Residue-level contacts at the interface:
Residue L87 in the second protein contacts residue E52 in the first protein (closest heavy-atom distance 3.3 Å).
Residue L96 in the second protein is in contact with residue L60 in the first protein (closest heavy-atom distance 3.6 Å).
Residue L21 in the second protein contacts residue L67 in the first protein (closest heavy-atom distance 3.6 Å).
Residue I93 in the second protein contacts residue L28 in the first protein (closest heavy-atom distance 3.9 Å).
Residue Y95 in the second protein contacts residue E58 in the first protein (closest heavy-atom distance 3.5 Å).
Residue S99 in the second protein contacts residue K65 in the first protein (closest heavy-atom distance 3.5 Å).
Residue Q84 in the second protein is in contact with residue T24 in the first protein (closest heavy-atom distance 2.3 Å).
Residue I20 in the second protein is in contact with residue L67 in the first protein (closest heavy-atom distance 3.9 Å).
Residue F43 in the second protein contacts residue I55 in the first protein (closest heavy-atom distance 3.5 Å).
Residue P104 in the second protein is in contact with residue N36 in the first protein (closest heavy-atom distance 3.7 Å).
Residue K7 in the second protein is in contact with residue R49 in the first protein (closest heavy-atom distance 3.8 Å).
Residue L21 in the second protein interacts with residue T71 in the first protein (closest heavy-atom distance 3.6 Å).
Residue L100 in the second protein contacts residue L39 in the first protein (closest heavy-atom distance 3.9 Å).
Residue L81 in the second protein interacts with residue V27 in the first protein (closest heavy-atom distance 3.6 Å).
Residue S101 in the second protein interacts with residue L35 in the first protein (closest heavy-atom distance 3.4 Å).
Residue I20 in the second protein contacts residue R68 in the first protein (closest heavy-atom distance 3.6 Å).
Residue L100 in the second protein contacts residue T37 in the first protein (closest heavy-atom distance 3.3 Å).
Residue I93 in the second protein interacts with residue V48 in the first protein (closest heavy-atom distance 3.8 Å).
Residue K88 in the second protein interacts with residue E52 in the first protein (closest heavy-atom distance 3.7 Å).
Residue L97 in the second protein is in contact with residue L35 in the first protein (closest heavy-atom distance 3.9 Å).
Residue N89 in the second protein is in contact with residue C51 in the first protein (closest heavy-atom distance 3.8 Å).
Residue S99 in the second protein interacts with residue S61 in the first protein (closest heavy-atom distance 3.9 Å).
Residue I20 in the second protein interacts with residue T43 in the first protein (closest heavy-atom distance 3.8 Å).
Residue I58 in the second protein is in contact with residue L35 in the first protein (closest heavy-atom distance 3.6 Å).
Residue A44 in the second protein interacts with residue N56 in the first protein (closest heavy-atom distance 2.4 Å).
Residue I39 in the second protein is in contact with residue L60 in the first protein (closest heavy-atom distance 3.7 Å).
Residue L97 in the second protein is in contact with residue T37 in the first protein (closest heavy-atom distance 3.2 Å).
Residue I39 in the second protein is in contact with residue I55 in the first protein (closest heavy-atom distance 3.6 Å).
Residue L12 in the second protein is in contact with residue R49 in the first protein (closest heavy-atom distance 3.6 Å).
Residue D70 in the second protein interacts with residue I34 in the first protein (closest heavy-atom distance 3.9 Å).
Residue Q31 in the second protein interacts with residue A70 in the first protein (closest heavy-atom distance 3.4 Å).
Residue L62 in the second protein is in contact with residue I34 in the first protein (closest heavy-atom distance 3.6 Å).
Residue L77 in the second protein contacts residue I31 in the first protein (closest heavy-atom distance 3.9 Å).
Residue T46 in the second protein interacts with residue N56 in the first protein (closest heavy-atom distance 3.3 Å).
Residue V47 in the second protein is in contact with residue E58 in the first protein (closest heavy-atom distance 3.9 Å).
Residue Q84 in the second protein is in contact with residue E23 in the first protein (closest heavy-atom distance 3.3 Å).
Residue V86 in the second protein is in contact with residue T24 in the first protein (closest heavy-atom distance 3.2 Å).
Residue Y95 in the second protein contacts residue P57 in the first protein (closest heavy-atom distance 3.8 Å).
Residue S92 in the second protein interacts with residue P57 in the first protein (closest heavy-atom distance 3.8 Å).
Residue L77 in the second protein interacts with residue E30 in the first protein (closest heavy-atom distance 3.6 Å).
Residue F43 in the second protein contacts residue N56 in the first protein (closest heavy-atom distance 3.3 Å).
Residue F43 in the second protein interacts with residue G54 in the first protein (closest heavy-atom distance 3.1 Å).
Residue R19 in the second protein interacts with residue T43 in the first protein (closest heavy-atom distance 3.9 Å).
Residue T46 in the second protein contacts residue E58 in the first protein (closest heavy-atom distance 3.3 Å).
Residue N42 in the second protein contacts residue N56 in the first protein (closest heavy-atom distance 3.0 Å).
Residue R67 in the second protein is in contact with residue I34 in the first protein (closest heavy-atom distance 2.5 Å).
Residue L12 in the second protein interacts with residue I46 in the first protein (closest heavy-atom distance 3.8 Å).
Residue C17 in the second protein interacts with residue L67 in the first protein (closest heavy-atom distance 3.7 Å).
Residue P45 in the second protein is in contact with residue N56 in the first protein (closest heavy-atom distance 3.1 Å).
Residue L77 in the second protein is in contact with residue V27 in the first protein (closest heavy-atom distance 3.7 Å).
Residue L100 in the second protein contacts residue R68 in the first protein (closest heavy-atom distance 3.9 Å).
Residue L16 in the second protein contacts residue T43 in the first protein (closest heavy-atom distance 4.0 Å).
Residue E102 in the second protein is in contact with residue N36 in the first protein (closest heavy-atom distance 3.4 Å).
Residue R23 in the second protein is in contact with residue L74 in the first protein (closest heavy-atom distance 3.3 Å).
Residue R19 in the second protein interacts with residue E42 in the first protein (closest heavy-atom distance 3.7 Å).
Residue Y34 in the second protein contacts residue E66 in the first protein (closest heavy-atom distance 3.2 Å).
Residue S101 in the second protein interacts with residue T37 in the first protein (closest heavy-atom distance 3.9 Å).
Residue V38 in the second protein interacts with residue S62 in the first protein (closest heavy-atom distance 4.0 Å).
Residue E102 in the second protein contacts residue L35 in the first protein (closest heavy-atom distance 3.7 Å).
Residue V86 in the second protein contacts residue A20 in the first protein (closest heavy-atom distance 3.3 Å).

Sequence of the second protein:
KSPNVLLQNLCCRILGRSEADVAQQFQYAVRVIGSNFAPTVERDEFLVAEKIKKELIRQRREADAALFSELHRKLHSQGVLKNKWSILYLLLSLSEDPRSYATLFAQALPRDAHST

Sequence of the first protein:
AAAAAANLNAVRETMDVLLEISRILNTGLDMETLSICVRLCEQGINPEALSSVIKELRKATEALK

This data describes a binding interaction between two proteins.